Sequence of the second protein:
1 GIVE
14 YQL

Sequence of the first protein:
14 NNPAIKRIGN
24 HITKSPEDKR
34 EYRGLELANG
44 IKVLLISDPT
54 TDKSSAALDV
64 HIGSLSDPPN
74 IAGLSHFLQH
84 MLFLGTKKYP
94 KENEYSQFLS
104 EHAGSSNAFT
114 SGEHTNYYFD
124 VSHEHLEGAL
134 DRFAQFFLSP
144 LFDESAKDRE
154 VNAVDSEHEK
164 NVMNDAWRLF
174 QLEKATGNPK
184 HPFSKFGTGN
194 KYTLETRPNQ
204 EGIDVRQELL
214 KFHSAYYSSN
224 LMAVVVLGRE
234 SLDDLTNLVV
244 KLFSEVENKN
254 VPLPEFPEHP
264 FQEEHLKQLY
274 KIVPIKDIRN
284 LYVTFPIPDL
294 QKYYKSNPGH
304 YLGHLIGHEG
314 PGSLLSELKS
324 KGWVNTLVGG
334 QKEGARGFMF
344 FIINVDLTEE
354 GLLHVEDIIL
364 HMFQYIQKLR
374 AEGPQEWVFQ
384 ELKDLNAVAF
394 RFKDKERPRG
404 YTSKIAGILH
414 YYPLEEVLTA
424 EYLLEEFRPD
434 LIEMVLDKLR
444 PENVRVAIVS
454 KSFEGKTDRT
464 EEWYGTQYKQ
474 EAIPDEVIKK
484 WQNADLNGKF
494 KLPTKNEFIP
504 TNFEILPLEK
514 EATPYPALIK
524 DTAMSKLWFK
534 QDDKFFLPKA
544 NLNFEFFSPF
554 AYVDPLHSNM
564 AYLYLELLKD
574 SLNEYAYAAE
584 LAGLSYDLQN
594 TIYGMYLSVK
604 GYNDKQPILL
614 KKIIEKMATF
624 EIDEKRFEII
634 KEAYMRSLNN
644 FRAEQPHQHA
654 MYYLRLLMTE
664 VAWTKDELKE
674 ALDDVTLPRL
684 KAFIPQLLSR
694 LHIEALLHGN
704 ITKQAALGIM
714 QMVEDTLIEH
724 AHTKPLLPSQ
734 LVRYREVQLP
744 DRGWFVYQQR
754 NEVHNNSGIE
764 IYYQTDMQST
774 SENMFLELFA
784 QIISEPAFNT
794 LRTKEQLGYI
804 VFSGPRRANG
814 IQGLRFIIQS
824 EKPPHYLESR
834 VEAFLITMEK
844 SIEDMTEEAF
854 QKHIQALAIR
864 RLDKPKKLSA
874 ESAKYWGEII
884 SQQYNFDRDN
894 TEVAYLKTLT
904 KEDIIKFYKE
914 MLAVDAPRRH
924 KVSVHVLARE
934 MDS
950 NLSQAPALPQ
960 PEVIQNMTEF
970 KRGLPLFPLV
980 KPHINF

These two protein chains interact to form a complex.

Residue-level contacts at the interface:
Residue Y802 in the first protein interacts with residue Q15 in the second protein (closest heavy-atom distance 4.9 Å).
Residue G190 in the first protein contacts residue Q15 in the second protein (closest heavy-atom distance 4.2 Å).
Residue E312 in the first protein interacts with residue G1 in the second protein (closest heavy-atom distance 2.9 Å).
Residue T191 in the first protein is in contact with residue Q15 in the second protein (closest heavy-atom distance 3.4 Å).
Residue R795 in the first protein is in contact with residue Y14 in the second protein (closest heavy-atom distance 4.2 Å).
Residue V331 in the first protein is in contact with residue G1 in the second protein (closest heavy-atom distance 3.5 Å).
Residue F112 in the first protein is in contact with residue Y14 in the second protein (closest heavy-atom distance 3.0 Å).
Residue Y580 in the first protein contacts residue G1 in the second protein (closest heavy-atom distance 3.7 Å).
Residue F112 in the first protein interacts with residue Q15 in the second protein (closest heavy-atom distance 3.9 Å).
Residue A111 in the first protein is in contact with residue Q15 in the second protein (closest heavy-atom distance 4.5 Å).
Residue H307 in the first protein is in contact with residue I2 in the second protein (closest heavy-atom distance 3.7 Å).
Residue G332 in the first protein interacts with residue V3 in the second protein (closest heavy-atom distance 3.1 Å).
Residue H79 in the first protein is in contact with residue Q15 in the second protein (closest heavy-atom distance 4.2 Å).
Residue H303 in the first protein contacts residue I2 in the second protein (closest heavy-atom distance 3.4 Å).
Residue T113 in the first protein contacts residue Y14 in the second protein (closest heavy-atom distance 4.8 Å).
Residue V331 in the first protein is in contact with residue V3 in the second protein (closest heavy-atom distance 3.9 Å).
Residue H311 in the first protein interacts with residue G1 in the second protein (closest heavy-atom distance 4.8 Å).
Residue G310 in the first protein is in contact with residue G1 in the second protein (closest heavy-atom distance 2.6 Å).
Residue G332 in the first protein contacts residue G1 in the second protein (closest heavy-atom distance 3.2 Å).
Residue Q334 in the first protein interacts with residue V3 in the second protein (closest heavy-atom distance 3.1 Å).
Residue I345 in the first protein contacts residue V3 in the second protein (closest heavy-atom distance 3.9 Å).
Residue Q82 in the first protein interacts with residue Y14 in the second protein (closest heavy-atom distance 3.0 Å).
Residue N110 in the first protein contacts residue Y14 in the second protein (closest heavy-atom distance 4.2 Å).
Residue S114 in the first protein interacts with residue L16 in the second protein (closest heavy-atom distance 4.3 Å).
Residue A111 in the first protein interacts with residue Y14 in the second protein (closest heavy-atom distance 2.4 Å).
Residue H83 in the first protein interacts with residue Y14 in the second protein (closest heavy-atom distance 3.6 Å).
Residue E160 in the first protein interacts with residue Y14 in the second protein (closest heavy-atom distance 3.7 Å).
Residue G332 in the first protein is in contact with residue I2 in the second protein (closest heavy-atom distance 3.2 Å).
Residue E160 in the first protein is in contact with residue Q15 in the second protein (closest heavy-atom distance 3.7 Å).
Residue F173 in the first protein contacts residue L16 in the second protein (closest heavy-atom distance 4.4 Å).
Residue V331 in the first protein contacts residue I2 in the second protein (closest heavy-atom distance 4.2 Å).
Residue Y802 in the first protein interacts with residue Y14 in the second protein (closest heavy-atom distance 2.8 Å).
Residue F86 in the first protein interacts with residue Y14 in the second protein (closest heavy-atom distance 4.6 Å).
Residue G306 in the first protein contacts residue I2 in the second protein (closest heavy-atom distance 3.3 Å).
Residue G333 in the first protein is in contact with residue V3 in the second protein (closest heavy-atom distance 4.3 Å).
Residue W170 in the first protein is in contact with residue L16 in the second protein (closest heavy-atom distance 3.7 Å).
Residue T113 in the first protein contacts residue Q15 in the second protein (closest heavy-atom distance 3.2 Å).
Residue Y580 in the first protein is in contact with residue I2 in the second protein (closest heavy-atom distance 4.9 Å).
Residue F112 in the first protein contacts residue L16 in the second protein (closest heavy-atom distance 4.3 Å).
Residue T113 in the first protein interacts with residue L16 in the second protein (closest heavy-atom distance 4.3 Å).
Residue W170 in the first protein interacts with residue Q15 in the second protein (closest heavy-atom distance 4.2 Å).
Residue G333 in the first protein is in contact with residue I2 in the second protein (closest heavy-atom distance 4.4 Å).
Residue G310 in the first protein contacts residue I2 in the second protein (closest heavy-atom distance 4.7 Å).
Residue L330 in the first protein interacts with residue G1 in the second protein (closest heavy-atom distance 3.2 Å).